Sequence of chain A:
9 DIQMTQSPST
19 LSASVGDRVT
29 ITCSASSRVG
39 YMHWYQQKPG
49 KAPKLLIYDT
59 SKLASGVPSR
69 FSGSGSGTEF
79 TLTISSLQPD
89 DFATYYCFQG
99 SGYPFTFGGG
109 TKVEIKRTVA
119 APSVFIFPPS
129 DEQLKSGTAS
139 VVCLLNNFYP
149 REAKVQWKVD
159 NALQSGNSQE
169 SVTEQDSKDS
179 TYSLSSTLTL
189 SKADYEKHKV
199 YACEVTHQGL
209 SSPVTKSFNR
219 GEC

These two protein chains interact to form a complex.

Contacts between the two chains:
Residue Y39 in chain A interacts with residue K29 in chain B (closest heavy-atom distance 3.5 Å).
Residue S99 in chain A interacts with residue D26 in chain B (closest heavy-atom distance 3.0 Å).
Residue V37 in chain A interacts with residue D26 in chain B (closest heavy-atom distance 4.3 Å).
Residue Y101 in chain A is in contact with residue N25 in chain B (closest heavy-atom distance 3.3 Å).
Residue S99 in chain A is in contact with residue T24 in chain B (closest heavy-atom distance 2.9 Å).
Residue G38 in chain A contacts residue D26 in chain B (closest heavy-atom distance 3.1 Å).
Residue Y39 in chain A contacts residue D26 in chain B (closest heavy-atom distance 4.1 Å).
Residue D57 in chain A contacts residue K29 in chain B (closest heavy-atom distance 3.0 Å).
Residue G98 in chain A is in contact with residue N25 in chain B (closest heavy-atom distance 3.7 Å).
Residue G100 in chain A interacts with residue N25 in chain B (closest heavy-atom distance 3.6 Å).
Residue G98 in chain A interacts with residue D26 in chain B (closest heavy-atom distance 4.9 Å).
Residue H41 in chain A interacts with residue K29 in chain B (closest heavy-atom distance 4.8 Å).
Residue R36 in chain A is in contact with residue D26 in chain B (closest heavy-atom distance 4.3 Å).
Residue S99 in chain A contacts residue N25 in chain B (closest heavy-atom distance 2.8 Å).

Sequence of chain B:
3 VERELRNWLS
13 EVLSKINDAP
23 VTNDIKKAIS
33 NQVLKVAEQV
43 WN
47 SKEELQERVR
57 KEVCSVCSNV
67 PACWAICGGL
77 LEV